This data describes a binding interaction between two proteins.

Sequence of the first protein:
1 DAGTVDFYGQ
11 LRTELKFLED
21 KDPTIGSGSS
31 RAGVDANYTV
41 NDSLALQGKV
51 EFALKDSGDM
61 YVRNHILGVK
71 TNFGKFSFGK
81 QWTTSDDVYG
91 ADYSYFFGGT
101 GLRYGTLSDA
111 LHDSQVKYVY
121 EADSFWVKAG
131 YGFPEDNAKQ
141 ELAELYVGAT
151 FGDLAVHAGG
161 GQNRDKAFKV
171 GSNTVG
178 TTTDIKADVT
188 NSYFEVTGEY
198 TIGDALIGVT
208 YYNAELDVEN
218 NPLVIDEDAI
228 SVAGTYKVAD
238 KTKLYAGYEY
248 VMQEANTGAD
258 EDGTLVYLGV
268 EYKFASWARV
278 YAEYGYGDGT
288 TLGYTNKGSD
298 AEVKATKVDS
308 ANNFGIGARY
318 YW

Sequence of the second protein:
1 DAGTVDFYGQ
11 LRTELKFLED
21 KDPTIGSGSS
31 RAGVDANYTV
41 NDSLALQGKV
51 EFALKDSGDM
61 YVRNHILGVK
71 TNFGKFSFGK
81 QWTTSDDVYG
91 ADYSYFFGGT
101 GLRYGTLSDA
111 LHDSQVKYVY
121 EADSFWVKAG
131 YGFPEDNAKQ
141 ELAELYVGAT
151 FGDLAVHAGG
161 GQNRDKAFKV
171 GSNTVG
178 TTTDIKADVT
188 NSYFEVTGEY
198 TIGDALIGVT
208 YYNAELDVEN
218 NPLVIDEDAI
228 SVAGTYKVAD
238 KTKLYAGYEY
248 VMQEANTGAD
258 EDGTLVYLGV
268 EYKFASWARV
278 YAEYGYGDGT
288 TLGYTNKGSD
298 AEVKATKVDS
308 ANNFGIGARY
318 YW

Contacts between the two chains:
Residue E135 in the second protein contacts residue D22 in the first protein (closest heavy-atom distance 4.6 Å).
Residue V62 in the second protein interacts with residue D56 in the first protein (closest heavy-atom distance 4.7 Å).
Residue D113 in the second protein is in contact with residue I25 in the first protein (closest heavy-atom distance 4.4 Å).
Residue H65 in the second protein interacts with residue S30 in the first protein (closest heavy-atom distance 2.7 Å).
Residue S114 in the second protein interacts with residue G26 in the first protein (closest heavy-atom distance 4.7 Å).
Residue H65 in the second protein is in contact with residue R12 in the first protein (closest heavy-atom distance 3.1 Å).
Residue V62 in the second protein interacts with residue L54 in the first protein (closest heavy-atom distance 3.9 Å).
Residue K49 in the second protein contacts residue L11 in the first protein (closest heavy-atom distance 4.0 Å).
Residue G48 in the second protein is in contact with residue L11 in the first protein (closest heavy-atom distance 3.8 Å).
Residue D136 in the second protein interacts with residue D20 in the first protein (closest heavy-atom distance 4.8 Å).
Residue D136 in the second protein interacts with residue D22 in the first protein (closest heavy-atom distance 3.0 Å).
Residue D113 in the second protein contacts residue G26 in the first protein (closest heavy-atom distance 4.7 Å).
Residue Y61 in the second protein is in contact with residue M60 in the first protein (closest heavy-atom distance 4.0 Å).
Residue E135 in the second protein interacts with residue P23 in the first protein (closest heavy-atom distance 3.8 Å).
Residue F52 in the second protein interacts with residue L54 in the first protein (closest heavy-atom distance 5.0 Å).
Residue V50 in the second protein is in contact with residue L11 in the first protein (closest heavy-atom distance 3.5 Å).
Residue F133 in the second protein interacts with residue T24 in the first protein (closest heavy-atom distance 4.3 Å).
Residue K80 in the second protein interacts with residue D56 in the first protein (closest heavy-atom distance 3.0 Å).
Residue F133 in the second protein contacts residue P23 in the first protein (closest heavy-atom distance 3.5 Å).
Residue V50 in the second protein contacts residue L54 in the first protein (closest heavy-atom distance 4.0 Å).
Residue D59 in the second protein contacts residue D59 in the first protein (closest heavy-atom distance 2.1 Å).
Residue G79 in the second protein interacts with residue I25 in the first protein (closest heavy-atom distance 4.7 Å).
Residue Y38 in the second protein is in contact with residue W274 in the first protein (closest heavy-atom distance 3.4 Å).
Residue H65 in the second protein is in contact with residue D56 in the first protein (closest heavy-atom distance 4.5 Å).
Residue F133 in the second protein contacts residue I25 in the first protein (closest heavy-atom distance 3.5 Å).
Residue V62 in the second protein is in contact with residue K55 in the first protein (closest heavy-atom distance 3.5 Å).
Residue E135 in the second protein contacts residue I25 in the first protein (closest heavy-atom distance 2.1 Å).
Residue D113 in the second protein is in contact with residue D56 in the first protein (closest heavy-atom distance 4.0 Å).
Residue A36 in the second protein contacts residue Y317 in the first protein (closest heavy-atom distance 3.9 Å).
Residue E135 in the second protein interacts with residue G26 in the first protein (closest heavy-atom distance 4.2 Å).
Residue H65 in the second protein interacts with residue L54 in the first protein (closest heavy-atom distance 3.6 Å).
Residue F133 in the second protein interacts with residue L15 in the first protein (closest heavy-atom distance 4.3 Å).
Residue K80 in the second protein contacts residue S57 in the first protein (closest heavy-atom distance 4.8 Å).
Residue Q115 in the second protein is in contact with residue I25 in the first protein (closest heavy-atom distance 3.4 Å).
Residue V62 in the second protein contacts residue M60 in the first protein (closest heavy-atom distance 4.3 Å).
Residue H65 in the second protein interacts with residue L11 in the first protein (closest heavy-atom distance 4.0 Å).
Residue V116 in the second protein is in contact with residue I25 in the first protein (closest heavy-atom distance 3.8 Å).
Residue L67 in the second protein interacts with residue A315 in the first protein (closest heavy-atom distance 3.6 Å).
Residue M60 in the second protein contacts residue D59 in the first protein (closest heavy-atom distance 3.8 Å).
Residue F78 in the second protein is in contact with residue T13 in the first protein (closest heavy-atom distance 4.5 Å).
Residue Y61 in the second protein interacts with residue D59 in the first protein (closest heavy-atom distance 4.1 Å).
Residue H65 in the second protein is in contact with residue S27 in the first protein (closest heavy-atom distance 3.4 Å).
Residue S114 in the second protein is in contact with residue I25 in the first protein (closest heavy-atom distance 2.8 Å).
Residue F52 in the second protein is in contact with residue M60 in the first protein (closest heavy-atom distance 3.8 Å).
Residue S114 in the second protein contacts residue D56 in the first protein (closest heavy-atom distance 4.9 Å).
Residue G79 in the second protein is in contact with residue G26 in the first protein (closest heavy-atom distance 4.4 Å).
Residue P134 in the second protein contacts residue D22 in the first protein (closest heavy-atom distance 3.9 Å).
Residue F78 in the second protein interacts with residue I25 in the first protein (closest heavy-atom distance 4.6 Å).
Residue E135 in the second protein interacts with residue T24 in the first protein (closest heavy-atom distance 3.7 Å).
Residue L67 in the second protein interacts with residue T13 in the first protein (closest heavy-atom distance 4.0 Å).
Residue Y61 in the second protein is in contact with residue G58 in the first protein (closest heavy-atom distance 3.7 Å).
Residue M60 in the second protein is in contact with residue M60 in the first protein (closest heavy-atom distance 2.9 Å).
Residue G48 in the second protein is in contact with residue Y317 in the first protein (closest heavy-atom distance 4.8 Å).
Residue H65 in the second protein contacts residue T13 in the first protein (closest heavy-atom distance 3.6 Å).
Residue D136 in the second protein interacts with residue K21 in the first protein (closest heavy-atom distance 3.9 Å).
Residue I66 in the second protein is in contact with residue L11 in the first protein (closest heavy-atom distance 3.5 Å).
Residue V62 in the second protein interacts with residue G58 in the first protein (closest heavy-atom distance 4.7 Å).